Sequence of protein 2:
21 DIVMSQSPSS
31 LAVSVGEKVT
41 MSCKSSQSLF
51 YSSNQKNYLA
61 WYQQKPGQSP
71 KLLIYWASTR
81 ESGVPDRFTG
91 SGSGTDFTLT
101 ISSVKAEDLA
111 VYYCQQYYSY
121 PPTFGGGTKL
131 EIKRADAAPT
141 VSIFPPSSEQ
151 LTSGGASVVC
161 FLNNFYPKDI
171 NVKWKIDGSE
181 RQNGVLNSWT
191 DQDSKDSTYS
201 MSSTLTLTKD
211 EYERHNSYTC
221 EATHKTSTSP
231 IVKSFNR

Sequence of protein 1:
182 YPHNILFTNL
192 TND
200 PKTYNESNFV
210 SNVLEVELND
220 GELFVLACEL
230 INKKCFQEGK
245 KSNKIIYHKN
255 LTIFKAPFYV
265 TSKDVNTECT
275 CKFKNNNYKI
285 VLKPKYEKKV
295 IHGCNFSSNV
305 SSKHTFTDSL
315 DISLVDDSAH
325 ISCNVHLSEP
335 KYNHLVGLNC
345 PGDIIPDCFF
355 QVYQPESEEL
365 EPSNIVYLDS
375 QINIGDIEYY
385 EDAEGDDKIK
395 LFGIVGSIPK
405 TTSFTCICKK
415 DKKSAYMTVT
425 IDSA

Contacts between the two chains:
Residue V209 in protein 1 is in contact with residue Y118 in protein 2 (closest heavy-atom distance 4.4 Å).
Residue E205 in protein 1 is in contact with residue Y51 in protein 2 (closest heavy-atom distance 4.0 Å).
Residue S210 in protein 1 contacts residue S119 in protein 2 (closest heavy-atom distance 3.6 Å).
Residue V209 in protein 1 is in contact with residue Y120 in protein 2 (closest heavy-atom distance 3.5 Å).
Residue K278 in protein 1 interacts with residue S53 in protein 2 (closest heavy-atom distance 4.6 Å).
Residue E205 in protein 1 interacts with residue S53 in protein 2 (closest heavy-atom distance 3.9 Å).
Residue N211 in protein 1 interacts with residue Y51 in protein 2 (closest heavy-atom distance 4.5 Å).
Residue S210 in protein 1 contacts residue Y120 in protein 2 (closest heavy-atom distance 4.2 Å).
Residue V209 in protein 1 interacts with residue Y51 in protein 2 (closest heavy-atom distance 4.6 Å).
Residue F208 in protein 1 interacts with residue Y51 in protein 2 (closest heavy-atom distance 3.3 Å).
Residue S206 in protein 1 contacts residue Y58 in protein 2 (closest heavy-atom distance 3.6 Å).
Residue S206 in protein 1 interacts with residue N54 in protein 2 (closest heavy-atom distance 3.7 Å).
Residue S206 in protein 1 is in contact with residue Y51 in protein 2 (closest heavy-atom distance 4.9 Å).
Residue V209 in protein 1 contacts residue S119 in protein 2 (closest heavy-atom distance 4.7 Å).
Residue S210 in protein 1 contacts residue Y51 in protein 2 (closest heavy-atom distance 4.3 Å).
Residue S210 in protein 1 interacts with residue Y118 in protein 2 (closest heavy-atom distance 5.0 Å).

The following describes two proteins that form a bound complex.